Sequence of protein 1:
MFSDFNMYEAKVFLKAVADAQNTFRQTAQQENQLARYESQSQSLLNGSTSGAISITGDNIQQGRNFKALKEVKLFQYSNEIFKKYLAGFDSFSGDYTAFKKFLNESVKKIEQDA

These two protein chains interact to form a complex.

Residue-level contacts at the interface:
Residue A28 in protein 1 interacts with residue A34 in protein 2 (closest heavy-atom distance 3.6 Å).
Residue Q21 in protein 1 interacts with residue Y30 in protein 2 (closest heavy-atom distance 3.9 Å).
Residue L74 in protein 1 contacts residue F42 in protein 2 (closest heavy-atom distance 3.6 Å).
Residue E111 in protein 1 contacts residue L74 in protein 2 (closest heavy-atom distance 3.7 Å).
Residue I110 in protein 1 contacts residue L74 in protein 2 (closest heavy-atom distance 3.7 Å).
Residue E80 in protein 1 contacts residue K82 in protein 2 (closest heavy-atom distance 3.2 Å).
Residue K70 in protein 1 interacts with residue Y87 in protein 2 (closest heavy-atom distance 3.5 Å).
Residue M7 in protein 1 is in contact with residue L3 in protein 2 (closest heavy-atom distance 3.7 Å).
Residue M1 in protein 1 interacts with residue D4 in protein 2 (closest heavy-atom distance 3.7 Å).
Residue Q21 in protein 1 is in contact with residue R15 in protein 2 (closest heavy-atom distance 3.1 Å).
Residue L86 in protein 1 contacts residue F47 in protein 2 (closest heavy-atom distance 3.8 Å).
Residue Q21 in protein 1 is in contact with residue F17 in protein 2 (closest heavy-atom distance 3.5 Å).
Residue N79 in protein 1 interacts with residue R46 in protein 2 (closest heavy-atom distance 3.5 Å).
Residue I110 in protein 1 is in contact with residue M78 in protein 2 (closest heavy-atom distance 3.9 Å).
Residue Y77 in protein 1 interacts with residue F79 in protein 2 (closest heavy-atom distance 3.8 Å).
Residue I110 in protein 1 contacts residue I71 in protein 2 (closest heavy-atom distance 3.9 Å).
Residue N32 in protein 1 contacts residue Q35 in protein 2 (closest heavy-atom distance 3.2 Å).
Residue F92 in protein 1 interacts with residue K50 in protein 2 (closest heavy-atom distance 3.2 Å).
Residue F82 in protein 1 interacts with residue T43 in protein 2 (closest heavy-atom distance 3.7 Å).
Residue F99 in protein 1 contacts residue F51 in protein 2 (closest heavy-atom distance 3.7 Å).
Residue E111 in protein 1 interacts with residue Q70 in protein 2 (closest heavy-atom distance 3.8 Å).
Residue K100 in protein 1 is in contact with residue Y63 in protein 2 (closest heavy-atom distance 3.6 Å).
Residue D4 in protein 1 contacts residue L3 in protein 2 (closest heavy-atom distance 3.2 Å).
Residue F82 in protein 1 is in contact with residue R46 in protein 2 (closest heavy-atom distance 3.3 Å).
Residue K73 in protein 1 contacts residue Y86 in protein 2 (closest heavy-atom distance 3.6 Å).
Residue V107 in protein 1 is in contact with residue I71 in protein 2 (closest heavy-atom distance 3.5 Å).
Residue N32 in protein 1 interacts with residue F36 in protein 2 (closest heavy-atom distance 3.0 Å).
Residue R36 in protein 1 interacts with residue F36 in protein 2 (closest heavy-atom distance 3.5 Å).
Residue F89 in protein 1 is in contact with residue F47 in protein 2 (closest heavy-atom distance 3.4 Å).
Residue N32 in protein 1 interacts with residue A34 in protein 2 (closest heavy-atom distance 2.7 Å).
Residue E71 in protein 1 contacts residue F42 in protein 2 (closest heavy-atom distance 3.2 Å).
Residue K11 in protein 1 is in contact with residue I7 in protein 2 (closest heavy-atom distance 3.7 Å).
Residue A68 in protein 1 interacts with residue Y86 in protein 2 (closest heavy-atom distance 3.5 Å).
Residue F75 in protein 1 contacts residue F42 in protein 2 (closest heavy-atom distance 3.6 Å).
Residue L74 in protein 1 is in contact with residue F79 in protein 2 (closest heavy-atom distance 3.2 Å).
Residue I81 in protein 1 contacts residue A75 in protein 2 (closest heavy-atom distance 3.3 Å).
Residue L14 in protein 1 interacts with residue Y10 in protein 2 (closest heavy-atom distance 3.6 Å).
Residue N104 in protein 1 contacts residue K67 in protein 2 (closest heavy-atom distance 3.0 Å).
Residue L14 in protein 1 contacts residue I11 in protein 2 (closest heavy-atom distance 3.3 Å).
Residue F99 in protein 1 is in contact with residue Y54 in protein 2 (closest heavy-atom distance 3.9 Å).
Residue D90 in protein 1 is in contact with residue K50 in protein 2 (closest heavy-atom distance 3.2 Å).
Residue Y96 in protein 1 contacts residue Q60 in protein 2 (closest heavy-atom distance 3.5 Å).
Residue N104 in protein 1 contacts residue Y63 in protein 2 (closest heavy-atom distance 2.8 Å).
Residue Y77 in protein 1 contacts residue K82 in protein 2 (closest heavy-atom distance 3.3 Å).
Residue D90 in protein 1 interacts with residue R46 in protein 2 (closest heavy-atom distance 2.8 Å).
Residue F89 in protein 1 contacts residue K50 in protein 2 (closest heavy-atom distance 3.3 Å).
Residue M7 in protein 1 is in contact with residue I7 in protein 2 (closest heavy-atom distance 3.8 Å).
Residue F82 in protein 1 is in contact with residue F47 in protein 2 (closest heavy-atom distance 3.5 Å).
Residue S39 in protein 1 is in contact with residue F36 in protein 2 (closest heavy-atom distance 3.6 Å).
Residue G94 in protein 1 is in contact with residue Y54 in protein 2 (closest heavy-atom distance 3.5 Å).
Residue A114 in protein 1 is in contact with residue K81 in protein 2 (closest heavy-atom distance 3.2 Å).
Residue L74 in protein 1 interacts with residue E38 in protein 2 (closest heavy-atom distance 3.9 Å).
Residue F92 in protein 1 interacts with residue Y54 in protein 2 (closest heavy-atom distance 2.5 Å).
Residue K11 in protein 1 contacts residue Y10 in protein 2 (closest heavy-atom distance 3.5 Å).
Residue S39 in protein 1 interacts with residue E38 in protein 2 (closest heavy-atom distance 3.5 Å).
Residue Y77 in protein 1 contacts residue M78 in protein 2 (closest heavy-atom distance 3.5 Å).
Residue S91 in protein 1 interacts with residue K50 in protein 2 (closest heavy-atom distance 3.8 Å).
Residue T27 in protein 1 contacts residue Y27 in protein 2 (closest heavy-atom distance 3.1 Å).
Residue F89 in protein 1 is in contact with residue R46 in protein 2 (closest heavy-atom distance 3.2 Å).
Residue S78 in protein 1 contacts residue T43 in protein 2 (closest heavy-atom distance 3.3 Å).

Sequence of protein 2:
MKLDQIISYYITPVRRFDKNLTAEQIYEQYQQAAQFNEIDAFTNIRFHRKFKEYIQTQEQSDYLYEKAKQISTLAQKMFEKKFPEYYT